Sequence of the first protein:
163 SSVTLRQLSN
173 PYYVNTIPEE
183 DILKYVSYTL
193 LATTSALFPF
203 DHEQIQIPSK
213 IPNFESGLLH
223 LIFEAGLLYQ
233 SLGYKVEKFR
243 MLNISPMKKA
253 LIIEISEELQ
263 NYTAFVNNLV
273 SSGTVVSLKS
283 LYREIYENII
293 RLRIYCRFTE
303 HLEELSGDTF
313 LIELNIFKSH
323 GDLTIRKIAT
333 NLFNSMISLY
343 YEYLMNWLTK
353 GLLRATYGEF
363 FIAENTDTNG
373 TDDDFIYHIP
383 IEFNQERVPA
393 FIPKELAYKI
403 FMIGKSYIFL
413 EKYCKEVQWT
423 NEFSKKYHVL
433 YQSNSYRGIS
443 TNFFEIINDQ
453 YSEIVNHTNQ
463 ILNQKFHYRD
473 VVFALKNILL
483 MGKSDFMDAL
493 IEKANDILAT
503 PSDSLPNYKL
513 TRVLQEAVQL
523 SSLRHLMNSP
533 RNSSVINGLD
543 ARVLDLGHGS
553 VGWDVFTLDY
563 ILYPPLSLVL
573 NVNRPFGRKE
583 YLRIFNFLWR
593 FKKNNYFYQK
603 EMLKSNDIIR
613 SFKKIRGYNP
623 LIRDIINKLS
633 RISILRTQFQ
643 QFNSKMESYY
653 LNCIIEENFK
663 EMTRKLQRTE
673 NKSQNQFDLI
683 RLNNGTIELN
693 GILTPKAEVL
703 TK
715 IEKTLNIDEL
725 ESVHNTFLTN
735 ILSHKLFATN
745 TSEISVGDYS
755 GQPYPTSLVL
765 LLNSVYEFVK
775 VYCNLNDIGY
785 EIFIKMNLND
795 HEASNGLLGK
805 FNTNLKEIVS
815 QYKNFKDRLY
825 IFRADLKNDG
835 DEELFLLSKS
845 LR

Sequence of the second protein:
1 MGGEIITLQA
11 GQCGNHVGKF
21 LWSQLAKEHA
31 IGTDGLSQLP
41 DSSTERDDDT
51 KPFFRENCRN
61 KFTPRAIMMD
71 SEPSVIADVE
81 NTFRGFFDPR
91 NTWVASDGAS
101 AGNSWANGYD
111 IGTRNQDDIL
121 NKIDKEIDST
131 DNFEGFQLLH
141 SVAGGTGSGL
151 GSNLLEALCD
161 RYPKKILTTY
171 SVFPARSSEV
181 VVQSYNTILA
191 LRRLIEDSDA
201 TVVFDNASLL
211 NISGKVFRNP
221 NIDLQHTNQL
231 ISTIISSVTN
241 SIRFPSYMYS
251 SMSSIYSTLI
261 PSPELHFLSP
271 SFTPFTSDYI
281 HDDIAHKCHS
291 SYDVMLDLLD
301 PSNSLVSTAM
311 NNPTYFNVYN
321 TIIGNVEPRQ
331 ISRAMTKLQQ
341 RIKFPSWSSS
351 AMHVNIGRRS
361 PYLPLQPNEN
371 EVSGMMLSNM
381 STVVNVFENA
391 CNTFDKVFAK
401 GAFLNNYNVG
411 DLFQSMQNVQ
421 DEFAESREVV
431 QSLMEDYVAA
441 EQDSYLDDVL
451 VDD

These two protein chains interact to form a complex.

Interface contacts:
Residue D490 in the first protein interacts with residue S250 in the second protein (closest heavy-atom distance 2.2 Å).
Residue E658 in the first protein contacts residue Y247 in the second protein (closest heavy-atom distance 2.4 Å).
Residue R846 in the first protein interacts with residue S349 in the second protein (closest heavy-atom distance 3.5 Å).
Residue H527 in the first protein interacts with residue R46 in the second protein (closest heavy-atom distance 3.2 Å).
Residue L653 in the first protein contacts residue Y247 in the second protein (closest heavy-atom distance 3.2 Å).
Residue K817 in the first protein contacts residue L450 in the second protein (closest heavy-atom distance 3.3 Å).
Residue R633 in the first protein is in contact with residue Y445 in the second protein (closest heavy-atom distance 2.6 Å).
Residue C655 in the first protein is in contact with residue R329 in the second protein (closest heavy-atom distance 3.2 Å).
Residue Q643 in the first protein interacts with residue S350 in the second protein (closest heavy-atom distance 3.2 Å).
Residue T639 in the first protein is in contact with residue P261 in the second protein (closest heavy-atom distance 2.6 Å).
Residue S531 in the first protein contacts residue E45 in the second protein (closest heavy-atom distance 3.0 Å).
Residue S646 in the first protein is in contact with residue M248 in the second protein (closest heavy-atom distance 3.3 Å).
Residue K630 in the first protein interacts with residue D452 in the second protein (closest heavy-atom distance 2.5 Å).
Residue E649 in the first protein interacts with residue M248 in the second protein (closest heavy-atom distance 3.1 Å).
Residue K647 in the first protein contacts residue M352 in the second protein (closest heavy-atom distance 2.8 Å).
Residue Q642 in the first protein is in contact with residue S257 in the second protein (closest heavy-atom distance 2.5 Å).
Residue R846 in the first protein interacts with residue S348 in the second protein (closest heavy-atom distance 3.0 Å).
Residue R633 in the first protein contacts residue V449 in the second protein (closest heavy-atom distance 3.4 Å).
Residue Q640 in the first protein contacts residue W347 in the second protein (closest heavy-atom distance 2.4 Å).
Residue K843 in the first protein interacts with residue T336 in the second protein (closest heavy-atom distance 3.3 Å).
Residue K820 in the first protein is in contact with residue S349 in the second protein (closest heavy-atom distance 3.4 Å).
Residue E837 in the first protein interacts with residue R329 in the second protein (closest heavy-atom distance 3.1 Å).
Residue N608 in the first protein is in contact with residue D199 in the second protein (closest heavy-atom distance 3.1 Å).
Residue K485 in the first protein contacts residue R358 in the second protein (closest heavy-atom distance 3.1 Å).
Residue S486 in the first protein contacts residue S250 in the second protein (closest heavy-atom distance 3.4 Å).
Residue S635 in the first protein is in contact with residue P261 in the second protein (closest heavy-atom distance 3.0 Å).
Residue S486 in the first protein is in contact with residue Y247 in the second protein (closest heavy-atom distance 3.4 Å).
Residue R526 in the first protein contacts residue D49 in the second protein (closest heavy-atom distance 2.6 Å).
Residue M604 in the first protein is in contact with residue S257 in the second protein (closest heavy-atom distance 3.5 Å).
Residue K606 in the first protein contacts residue K164 in the second protein (closest heavy-atom distance 3.4 Å).
Residue S650 in the first protein is in contact with residue M248 in the second protein (closest heavy-atom distance 3.4 Å).
Residue K616 in the first protein interacts with residue D197 in the second protein (closest heavy-atom distance 3.1 Å).
Residue M604 in the first protein contacts residue S253 in the second protein (closest heavy-atom distance 3.2 Å).
Residue D487 in the first protein interacts with residue P245 in the second protein (closest heavy-atom distance 3.1 Å).
Residue Q643 in the first protein interacts with residue H353 in the second protein (closest heavy-atom distance 3.2 Å).
Residue R612 in the first protein interacts with residue D197 in the second protein (closest heavy-atom distance 2.3 Å).
Residue K630 in the first protein is in contact with residue D448 in the second protein (closest heavy-atom distance 3.1 Å).
Residue S632 in the first protein is in contact with residue E264 in the second protein (closest heavy-atom distance 2.6 Å).
Residue N534 in the first protein interacts with residue E45 in the second protein (closest heavy-atom distance 3.0 Å).
Residue Q601 in the first protein interacts with residue S254 in the second protein (closest heavy-atom distance 3.4 Å).
Residue R827 in the first protein is in contact with residue S349 in the second protein (closest heavy-atom distance 3.0 Å).
Residue S646 in the first protein interacts with residue Y249 in the second protein (closest heavy-atom distance 3.4 Å).
Residue K478 in the first protein contacts residue Y247 in the second protein (closest heavy-atom distance 3.2 Å).
Residue D490 in the first protein contacts residue M1 in the second protein (closest heavy-atom distance 3.1 Å).
Residue Q643 in the first protein contacts residue T258 in the second protein (closest heavy-atom distance 3.1 Å).
Residue Q601 in the first protein is in contact with residue M1 in the second protein (closest heavy-atom distance 2.9 Å).
Residue R612 in the first protein interacts with residue D199 in the second protein (closest heavy-atom distance 3.0 Å).
Residue R533 in the first protein is in contact with residue E45 in the second protein (closest heavy-atom distance 3.2 Å).
Residue R846 in the first protein is in contact with residue S346 in the second protein (closest heavy-atom distance 3.1 Å).
Residue H527 in the first protein contacts residue D48 in the second protein (closest heavy-atom distance 3.0 Å).
Residue D609 in the first protein is in contact with residue P163 in the second protein (closest heavy-atom distance 2.8 Å).
Residue R612 in the first protein is in contact with residue E196 in the second protein (closest heavy-atom distance 3.4 Å).
Residue L845 in the first protein interacts with residue S349 in the second protein (closest heavy-atom distance 2.8 Å).
Residue K843 in the first protein is in contact with residue Q339 in the second protein (closest heavy-atom distance 2.4 Å).
Residue Q640 in the first protein interacts with residue S349 in the second protein (closest heavy-atom distance 3.1 Å).
Residue Q643 in the first protein interacts with residue N317 in the second protein (closest heavy-atom distance 2.3 Å).
Residue K647 in the first protein contacts residue H353 in the second protein (closest heavy-atom distance 3.4 Å).
Residue R612 in the first protein is in contact with residue C159 in the second protein (closest heavy-atom distance 3.4 Å).
Residue S486 in the first protein is in contact with residue S246 in the second protein (closest heavy-atom distance 2.8 Å).
Residue K615 in the first protein interacts with residue E264 in the second protein (closest heavy-atom distance 2.6 Å).